Sequence of the first protein:
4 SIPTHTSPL

Sequence of the second protein:
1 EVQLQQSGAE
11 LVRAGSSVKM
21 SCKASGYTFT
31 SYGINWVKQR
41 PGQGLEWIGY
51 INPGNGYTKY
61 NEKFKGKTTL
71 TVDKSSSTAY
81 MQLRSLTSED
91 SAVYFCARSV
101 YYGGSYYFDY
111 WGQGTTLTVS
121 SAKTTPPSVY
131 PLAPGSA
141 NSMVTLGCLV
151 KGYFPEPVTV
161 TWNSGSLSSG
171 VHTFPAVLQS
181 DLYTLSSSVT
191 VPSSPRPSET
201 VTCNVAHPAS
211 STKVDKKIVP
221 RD

Residue-level contacts at the interface:
Residue Y32 in the second protein is in contact with residue S10 in the first protein (closest heavy-atom distance 2.2 Å).
Residue S99 in the second protein contacts residue S10 in the first protein (closest heavy-atom distance 3.1 Å).
Residue N52 in the second protein interacts with residue L12 in the first protein (closest heavy-atom distance 4.8 Å).
Residue Y101 in the second protein interacts with residue H8 in the first protein (closest heavy-atom distance 2.3 Å).
Residue G103 in the second protein interacts with residue P6 in the first protein (closest heavy-atom distance 3.5 Å).
Residue V100 in the second protein is in contact with residue P11 in the first protein (closest heavy-atom distance 3.9 Å).
Residue Y102 in the second protein contacts residue H8 in the first protein (closest heavy-atom distance 2.5 Å).
Residue S99 in the second protein is in contact with residue L12 in the first protein (closest heavy-atom distance 2.9 Å).
Residue Y101 in the second protein interacts with residue T9 in the first protein (closest heavy-atom distance 4.0 Å).
Residue Y102 in the second protein interacts with residue T7 in the first protein (closest heavy-atom distance 3.3 Å).
Residue S31 in the second protein contacts residue P11 in the first protein (closest heavy-atom distance 2.8 Å).
Residue I34 in the second protein contacts residue L12 in the first protein (closest heavy-atom distance 3.6 Å).
Residue Y101 in the second protein contacts residue P11 in the first protein (closest heavy-atom distance 3.7 Å).
Residue Y32 in the second protein contacts residue L12 in the first protein (closest heavy-atom distance 3.7 Å).
Residue Y32 in the second protein interacts with residue P11 in the first protein (closest heavy-atom distance 2.7 Å).
Residue V100 in the second protein is in contact with residue S10 in the first protein (closest heavy-atom distance 3.6 Å).
Residue G104 in the second protein contacts residue I5 in the first protein (closest heavy-atom distance 3.6 Å).
Residue V100 in the second protein contacts residue L12 in the first protein (closest heavy-atom distance 4.5 Å).
Residue Y106 in the second protein contacts residue P11 in the first protein (closest heavy-atom distance 2.5 Å).
Residue Y106 in the second protein interacts with residue L12 in the first protein (closest heavy-atom distance 3.1 Å).
Residue Y101 in the second protein interacts with residue S10 in the first protein (closest heavy-atom distance 2.4 Å).
Residue Y106 in the second protein contacts residue S10 in the first protein (closest heavy-atom distance 3.0 Å).
Residue Y50 in the second protein interacts with residue P11 in the first protein (closest heavy-atom distance 4.8 Å).
Residue S31 in the second protein is in contact with residue S10 in the first protein (closest heavy-atom distance 3.4 Å).
Residue Y101 in the second protein interacts with residue T7 in the first protein (closest heavy-atom distance 3.5 Å).
Residue G33 in the second protein interacts with residue P11 in the first protein (closest heavy-atom distance 2.8 Å).
Residue N35 in the second protein contacts residue L12 in the first protein (closest heavy-atom distance 3.0 Å).
Residue G104 in the second protein is in contact with residue P6 in the first protein (closest heavy-atom distance 3.5 Å).
Residue S99 in the second protein interacts with residue P11 in the first protein (closest heavy-atom distance 2.7 Å).
Residue W47 in the second protein contacts residue L12 in the first protein (closest heavy-atom distance 4.6 Å).
Residue Y32 in the second protein is in contact with residue T9 in the first protein (closest heavy-atom distance 3.7 Å).
Residue G103 in the second protein contacts residue I5 in the first protein (closest heavy-atom distance 3.1 Å).
Residue G103 in the second protein contacts residue T7 in the first protein (closest heavy-atom distance 3.1 Å).
Residue Y50 in the second protein interacts with residue L12 in the first protein (closest heavy-atom distance 2.5 Å).
Residue V100 in the second protein interacts with residue T9 in the first protein (closest heavy-atom distance 3.7 Å).
Residue V100 in the second protein is in contact with residue H8 in the first protein (closest heavy-atom distance 3.5 Å).
Residue Y102 in the second protein is in contact with residue P6 in the first protein (closest heavy-atom distance 4.7 Å).
Residue Y101 in the second protein is in contact with residue P6 in the first protein (closest heavy-atom distance 2.2 Å).
Residue F108 in the second protein contacts residue L12 in the first protein (closest heavy-atom distance 4.5 Å).
Residue Y107 in the second protein interacts with residue H8 in the first protein (closest heavy-atom distance 2.3 Å).
Residue G103 in the second protein interacts with residue H8 in the first protein (closest heavy-atom distance 4.6 Å).
Residue G33 in the second protein contacts residue L12 in the first protein (closest heavy-atom distance 2.0 Å).
Residue I51 in the second protein contacts residue L12 in the first protein (closest heavy-atom distance 3.9 Å).

This data describes a binding interaction between two proteins.